Interface contacts:
Residue A154 in the second protein is in contact with residue S19 in the first protein (closest heavy-atom distance 3.1 Å).
Residue F56 in the second protein contacts residue G13 in the first protein (closest heavy-atom distance 4.6 Å).
Residue R77 in the second protein contacts residue I1 in the first protein (closest heavy-atom distance 3.5 Å).
Residue L161 in the second protein is in contact with residue S19 in the first protein (closest heavy-atom distance 4.3 Å).
Residue V81 in the second protein contacts residue I2 in the first protein (closest heavy-atom distance 4.3 Å).
Residue R94 in the second protein contacts residue L9 in the first protein (closest heavy-atom distance 4.5 Å).
Residue G153 in the second protein is in contact with residue D17 in the first protein (closest heavy-atom distance 3.7 Å).
Residue R57 in the second protein is in contact with residue M16 in the first protein (closest heavy-atom distance 4.3 Å).
Residue R160 in the second protein contacts residue I20 in the first protein (closest heavy-atom distance 4.3 Å).
Residue R159 in the second protein contacts residue I20 in the first protein (closest heavy-atom distance 3.2 Å).
Residue G153 in the second protein interacts with residue R18 in the first protein (closest heavy-atom distance 3.3 Å).
Residue W92 in the second protein contacts residue R18 in the first protein (closest heavy-atom distance 3.5 Å).
Residue E51 in the second protein interacts with residue R18 in the first protein (closest heavy-atom distance 3.5 Å).
Residue E84 in the second protein is in contact with residue K3 in the first protein (closest heavy-atom distance 2.7 Å).
Residue R159 in the second protein is in contact with residue R18 in the first protein (closest heavy-atom distance 2.9 Å).
Residue E84 in the second protein is in contact with residue I1 in the first protein (closest heavy-atom distance 2.6 Å).
Residue R160 in the second protein is in contact with residue S19 in the first protein (closest heavy-atom distance 3.3 Å).
Residue W92 in the second protein contacts residue D17 in the first protein (closest heavy-atom distance 4.5 Å).
Residue L67 in the second protein contacts residue I5 in the first protein (closest heavy-atom distance 3.6 Å).
Residue Q66 in the second protein interacts with residue L9 in the first protein (closest heavy-atom distance 4.7 Å).
Residue T70 in the second protein is in contact with residue I5 in the first protein (closest heavy-atom distance 3.3 Å).
Residue R55 in the second protein contacts residue S19 in the first protein (closest heavy-atom distance 4.2 Å).
Residue G93 in the second protein interacts with residue D14 in the first protein (closest heavy-atom distance 3.1 Å).
Residue L85 in the second protein interacts with residue K3 in the first protein (closest heavy-atom distance 3.8 Å).
Residue L67 in the second protein interacts with residue L9 in the first protein (closest heavy-atom distance 3.7 Å).
Residue T70 in the second protein is in contact with residue I2 in the first protein (closest heavy-atom distance 4.7 Å).
Residue V81 in the second protein interacts with residue A6 in the first protein (closest heavy-atom distance 3.2 Å).
Residue E156 in the second protein is in contact with residue R18 in the first protein (closest heavy-atom distance 3.4 Å).
Residue L149 in the second protein interacts with residue R18 in the first protein (closest heavy-atom distance 3.5 Å).
Residue G153 in the second protein interacts with residue S19 in the first protein (closest heavy-atom distance 2.7 Å).
Residue Q80 in the second protein interacts with residue I1 in the first protein (closest heavy-atom distance 4.1 Å).
Residue F52 in the second protein contacts residue D17 in the first protein (closest heavy-atom distance 3.3 Å).
Residue Q66 in the second protein is in contact with residue H8 in the first protein (closest heavy-atom distance 2.8 Å).
Residue W92 in the second protein interacts with residue D14 in the first protein (closest heavy-atom distance 3.5 Å).
Residue E51 in the second protein is in contact with residue D17 in the first protein (closest heavy-atom distance 4.1 Å).
Residue R55 in the second protein is in contact with residue D17 in the first protein (closest heavy-atom distance 2.6 Å).
Residue R55 in the second protein interacts with residue R18 in the first protein (closest heavy-atom distance 3.1 Å).
Residue F56 in the second protein interacts with residue M16 in the first protein (closest heavy-atom distance 3.4 Å).
Residue R77 in the second protein contacts residue I2 in the first protein (closest heavy-atom distance 3.7 Å).
Residue L67 in the second protein interacts with residue H8 in the first protein (closest heavy-atom distance 3.7 Å).
Residue L63 in the second protein is in contact with residue L9 in the first protein (closest heavy-atom distance 3.8 Å).
Residue R160 in the second protein is in contact with residue R18 in the first protein (closest heavy-atom distance 4.1 Å).
Residue R55 in the second protein contacts residue M16 in the first protein (closest heavy-atom distance 3.5 Å).
Residue R94 in the second protein interacts with residue D14 in the first protein (closest heavy-atom distance 2.6 Å).
Residue F56 in the second protein is in contact with residue V12 in the first protein (closest heavy-atom distance 3.8 Å).
Residue R159 in the second protein is in contact with residue S19 in the first protein (closest heavy-atom distance 2.7 Å).
Residue V81 in the second protein is in contact with residue L9 in the first protein (closest heavy-atom distance 3.7 Å).
Residue V81 in the second protein is in contact with residue I5 in the first protein (closest heavy-atom distance 3.9 Å).
Residue L161 in the second protein is in contact with residue I20 in the first protein (closest heavy-atom distance 3.1 Å).
Residue R94 in the second protein interacts with residue A10 in the first protein (closest heavy-atom distance 3.0 Å).
Residue E84 in the second protein contacts residue A6 in the first protein (closest heavy-atom distance 3.6 Å).
Residue E84 in the second protein interacts with residue I2 in the first protein (closest heavy-atom distance 2.8 Å).
Residue R159 in the second protein contacts residue S15 in the first protein (closest heavy-atom distance 3.2 Å).
Residue D152 in the second protein is in contact with residue R18 in the first protein (closest heavy-atom distance 2.7 Å).
Residue L85 in the second protein contacts residue A6 in the first protein (closest heavy-atom distance 3.7 Å).
Residue Q66 in the second protein contacts residue V12 in the first protein (closest heavy-atom distance 3.7 Å).
Residue Q87 in the second protein contacts residue K3 in the first protein (closest heavy-atom distance 2.9 Å).
Residue N91 in the second protein interacts with residue D14 in the first protein (closest heavy-atom distance 2.7 Å).
Residue L85 in the second protein interacts with residue A10 in the first protein (closest heavy-atom distance 3.6 Å).
Residue L85 in the second protein is in contact with residue R7 in the first protein (closest heavy-atom distance 3.5 Å).

Sequence of the first protein:
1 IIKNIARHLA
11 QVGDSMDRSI

The following describes two proteins that form a bound complex.

Sequence of the second protein:
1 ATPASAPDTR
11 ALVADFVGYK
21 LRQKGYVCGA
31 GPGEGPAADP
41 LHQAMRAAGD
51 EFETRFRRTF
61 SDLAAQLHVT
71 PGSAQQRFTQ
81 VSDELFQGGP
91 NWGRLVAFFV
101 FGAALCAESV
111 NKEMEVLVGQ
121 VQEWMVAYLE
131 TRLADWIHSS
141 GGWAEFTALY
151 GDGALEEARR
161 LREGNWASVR